Sequence of protein 1:
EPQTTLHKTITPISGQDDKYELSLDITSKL

Residue-level contacts at the interface:
Residue V116 in protein 2 is in contact with residue I26 in protein 1 (closest heavy-atom distance 3.7 Å).
Residue Y120 in protein 2 is in contact with residue E1 in protein 1 (closest heavy-atom distance 3.5 Å).
Residue Y73 in protein 2 is in contact with residue D25 in protein 1 (closest heavy-atom distance 3.0 Å).
Residue P140 in protein 2 contacts residue D18 in protein 1 (closest heavy-atom distance 3.7 Å).
Residue R72 in protein 2 is in contact with residue I26 in protein 1 (closest heavy-atom distance 3.7 Å).
Residue V79 in protein 2 contacts residue Y20 in protein 1 (closest heavy-atom distance 2.9 Å).
Residue D134 in protein 2 interacts with residue L6 in protein 1 (closest heavy-atom distance 3.7 Å).
Residue Y132 in protein 2 is in contact with residue D25 in protein 1 (closest heavy-atom distance 2.5 Å).
Residue L75 in protein 2 contacts residue L24 in protein 1 (closest heavy-atom distance 2.7 Å).
Residue T78 in protein 2 interacts with residue Y20 in protein 1 (closest heavy-atom distance 3.2 Å).
Residue R26 in protein 2 is in contact with residue E21 in protein 1 (closest heavy-atom distance 3.1 Å).
Residue Y132 in protein 2 is in contact with residue L24 in protein 1 (closest heavy-atom distance 3.4 Å).
Residue V74 in protein 2 interacts with residue S23 in protein 1 (closest heavy-atom distance 3.0 Å).
Residue D134 in protein 2 interacts with residue H7 in protein 1 (closest heavy-atom distance 3.5 Å).
Residue L86 in protein 2 is in contact with residue D18 in protein 1 (closest heavy-atom distance 3.6 Å).
Residue S141 in protein 2 is in contact with residue D17 in protein 1 (closest heavy-atom distance 3.0 Å).
Residue F138 in protein 2 interacts with residue Y20 in protein 1 (closest heavy-atom distance 3.5 Å).
Residue R72 in protein 2 interacts with residue D25 in protein 1 (closest heavy-atom distance 2.8 Å).
Residue K76 in protein 2 is in contact with residue L22 in protein 1 (closest heavy-atom distance 3.2 Å).
Residue G70 in protein 2 interacts with residue S28 in protein 1 (closest heavy-atom distance 2.8 Å).
Residue D9 in protein 2 is in contact with residue L22 in protein 1 (closest heavy-atom distance 3.8 Å).
Residue V74 in protein 2 is in contact with residue D25 in protein 1 (closest heavy-atom distance 3.7 Å).
Residue L75 in protein 2 is in contact with residue L22 in protein 1 (closest heavy-atom distance 3.6 Å).
Residue F77 in protein 2 contacts residue E21 in protein 1 (closest heavy-atom distance 3.6 Å).
Residue Y132 in protein 2 contacts residue H7 in protein 1 (closest heavy-atom distance 3.5 Å).
Residue K8 in protein 2 interacts with residue L24 in protein 1 (closest heavy-atom distance 3.8 Å).
Residue Y118 in protein 2 contacts residue T4 in protein 1 (closest heavy-atom distance 3.2 Å).
Residue K211 in protein 2 interacts with residue D17 in protein 1 (closest heavy-atom distance 3.0 Å).
Residue S81 in protein 2 contacts residue D18 in protein 1 (closest heavy-atom distance 2.8 Å).
Residue V79 in protein 2 is in contact with residue K19 in protein 1 (closest heavy-atom distance 3.6 Å).
Residue K130 in protein 2 interacts with residue T4 in protein 1 (closest heavy-atom distance 3.1 Å).
Residue D69 in protein 2 is in contact with residue L30 in protein 1 (closest heavy-atom distance 2.9 Å).
Residue D69 in protein 2 contacts residue S28 in protein 1 (closest heavy-atom distance 3.7 Å).
Residue F77 in protein 2 contacts residue L22 in protein 1 (closest heavy-atom distance 2.8 Å).
Residue D69 in protein 2 interacts with residue K29 in protein 1 (closest heavy-atom distance 3.3 Å).
Residue S110 in protein 2 is in contact with residue L22 in protein 1 (closest heavy-atom distance 3.8 Å).
Residue D9 in protein 2 interacts with residue K8 in protein 1 (closest heavy-atom distance 3.3 Å).
Residue K128 in protein 2 is in contact with residue E1 in protein 1 (closest heavy-atom distance 3.1 Å).
Residue R72 in protein 2 interacts with residue T27 in protein 1 (closest heavy-atom distance 3.6 Å).
Residue V74 in protein 2 is in contact with residue L24 in protein 1 (closest heavy-atom distance 3.4 Å).
Residue P140 in protein 2 interacts with residue Y20 in protein 1 (closest heavy-atom distance 3.4 Å).
Residue Y132 in protein 2 contacts residue K8 in protein 1 (closest heavy-atom distance 3.6 Å).
Residue A114 in protein 2 contacts residue L24 in protein 1 (closest heavy-atom distance 3.8 Å).
Residue A71 in protein 2 contacts residue T27 in protein 1 (closest heavy-atom distance 3.5 Å).
Residue D134 in protein 2 interacts with residue K8 in protein 1 (closest heavy-atom distance 3.2 Å).
Residue Y73 in protein 2 contacts residue I26 in protein 1 (closest heavy-atom distance 2.8 Å).
Residue K76 in protein 2 contacts residue E21 in protein 1 (closest heavy-atom distance 3.6 Å).
Residue S110 in protein 2 contacts residue I10 in protein 1 (closest heavy-atom distance 3.8 Å).
Residue L75 in protein 2 is in contact with residue S23 in protein 1 (closest heavy-atom distance 3.3 Å).
Residue P136 in protein 2 contacts residue I10 in protein 1 (closest heavy-atom distance 3.6 Å).
Residue S141 in protein 2 interacts with residue D18 in protein 1 (closest heavy-atom distance 2.6 Å).
Residue Y132 in protein 2 is in contact with residue L6 in protein 1 (closest heavy-atom distance 3.8 Å).
Residue P136 in protein 2 is in contact with residue K8 in protein 1 (closest heavy-atom distance 3.5 Å).
Residue D9 in protein 2 is in contact with residue L24 in protein 1 (closest heavy-atom distance 3.8 Å).
Residue N111 in protein 2 is in contact with residue K8 in protein 1 (closest heavy-atom distance 1.3 Å).
Residue K139 in protein 2 interacts with residue Y20 in protein 1 (closest heavy-atom distance 2.6 Å).
Residue T80 in protein 2 interacts with residue D18 in protein 1 (closest heavy-atom distance 3.0 Å).
Residue T137 in protein 2 is in contact with residue I10 in protein 1 (closest heavy-atom distance 3.2 Å).
Residue K130 in protein 2 interacts with residue L6 in protein 1 (closest heavy-atom distance 3.7 Å).
Residue S81 in protein 2 contacts residue Y20 in protein 1 (closest heavy-atom distance 3.5 Å).

This data describes a binding interaction between two proteins.

Sequence of protein 2:
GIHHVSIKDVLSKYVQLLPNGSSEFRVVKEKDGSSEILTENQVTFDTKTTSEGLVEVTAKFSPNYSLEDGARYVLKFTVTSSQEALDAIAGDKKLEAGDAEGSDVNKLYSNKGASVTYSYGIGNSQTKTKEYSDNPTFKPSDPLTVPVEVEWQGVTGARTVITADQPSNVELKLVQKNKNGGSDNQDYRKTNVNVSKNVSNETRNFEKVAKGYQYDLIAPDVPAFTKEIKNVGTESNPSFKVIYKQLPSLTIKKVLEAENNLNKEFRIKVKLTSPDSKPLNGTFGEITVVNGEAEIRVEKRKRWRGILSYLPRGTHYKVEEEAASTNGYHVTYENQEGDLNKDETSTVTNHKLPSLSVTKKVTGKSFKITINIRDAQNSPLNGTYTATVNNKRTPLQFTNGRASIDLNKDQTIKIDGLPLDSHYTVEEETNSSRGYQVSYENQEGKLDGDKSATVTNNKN